Sequence of chain B:
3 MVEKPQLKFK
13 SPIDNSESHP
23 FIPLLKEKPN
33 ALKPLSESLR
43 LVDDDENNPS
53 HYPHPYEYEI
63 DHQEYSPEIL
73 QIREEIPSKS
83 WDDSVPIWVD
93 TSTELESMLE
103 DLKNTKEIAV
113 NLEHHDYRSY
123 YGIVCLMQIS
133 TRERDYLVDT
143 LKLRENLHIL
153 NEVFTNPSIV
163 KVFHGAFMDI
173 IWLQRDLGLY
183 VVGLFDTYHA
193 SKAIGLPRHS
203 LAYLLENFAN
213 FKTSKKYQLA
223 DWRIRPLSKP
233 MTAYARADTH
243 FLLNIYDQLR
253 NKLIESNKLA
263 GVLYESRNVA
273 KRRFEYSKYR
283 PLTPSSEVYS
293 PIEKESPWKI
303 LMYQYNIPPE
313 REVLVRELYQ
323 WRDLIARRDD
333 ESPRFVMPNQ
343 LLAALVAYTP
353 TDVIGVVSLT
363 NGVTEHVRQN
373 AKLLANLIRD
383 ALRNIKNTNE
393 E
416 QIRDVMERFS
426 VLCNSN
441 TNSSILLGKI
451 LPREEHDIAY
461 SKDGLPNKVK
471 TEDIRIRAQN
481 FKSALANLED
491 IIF

These two protein chains interact to form a complex.

Sequence of chain A:
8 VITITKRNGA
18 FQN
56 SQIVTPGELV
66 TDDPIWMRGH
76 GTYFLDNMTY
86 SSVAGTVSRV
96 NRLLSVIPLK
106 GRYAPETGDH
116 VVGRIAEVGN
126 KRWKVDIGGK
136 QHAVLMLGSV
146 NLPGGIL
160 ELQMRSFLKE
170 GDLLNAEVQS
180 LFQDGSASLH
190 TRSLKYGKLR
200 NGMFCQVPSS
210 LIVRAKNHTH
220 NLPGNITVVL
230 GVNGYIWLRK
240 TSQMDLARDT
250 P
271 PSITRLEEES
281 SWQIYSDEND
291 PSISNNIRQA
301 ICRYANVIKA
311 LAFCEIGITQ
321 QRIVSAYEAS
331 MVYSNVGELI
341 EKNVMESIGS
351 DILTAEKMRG

Residue-level contacts at the interface:
Residue N259 in chain B contacts residue T77 in chain A (closest heavy-atom distance 3.4 Å).
Residue N259 in chain B contacts residue F79 in chain A (closest heavy-atom distance 3.0 Å).
Residue Q73 in chain B interacts with residue P69 in chain A (closest heavy-atom distance 3.2 Å).
Residue S18 in chain B contacts residue P271 in chain A (closest heavy-atom distance 3.2 Å).
Residue P69 in chain B is in contact with residue R97 in chain A (closest heavy-atom distance 4.3 Å).
Residue P286 in chain B interacts with residue R191 in chain A (closest heavy-atom distance 3.9 Å).
Residue L72 in chain B is in contact with residue R73 in chain A (closest heavy-atom distance 4.2 Å).
Residue T285 in chain B is in contact with residue S192 in chain A (closest heavy-atom distance 3.4 Å).
Residue I74 in chain B contacts residue F79 in chain A (closest heavy-atom distance 3.6 Å).
Residue I256 in chain B is in contact with residue R73 in chain A (closest heavy-atom distance 3.8 Å).
Residue K280 in chain B interacts with residue I273 in chain A (closest heavy-atom distance 4.3 Å).
Residue Y266 in chain B interacts with residue E111 in chain A (closest heavy-atom distance 3.7 Å).
Residue T285 in chain B contacts residue E176 in chain A (closest heavy-atom distance 4.0 Å).
Residue Y67 in chain B is in contact with residue M72 in chain A (closest heavy-atom distance 3.6 Å).
Residue L72 in chain B interacts with residue W71 in chain A (closest heavy-atom distance 3.6 Å).
Residue Y67 in chain B is in contact with residue R97 in chain A (closest heavy-atom distance 3.1 Å).
Residue Y305 in chain B interacts with residue I151 in chain A (closest heavy-atom distance 3.6 Å).
Residue I256 in chain B interacts with residue F79 in chain A (closest heavy-atom distance 3.5 Å).
Residue R318 in chain B interacts with residue L276 in chain A (closest heavy-atom distance 3.7 Å).
Residue Q322 in chain B contacts residue T274 in chain A (closest heavy-atom distance 3.8 Å).
Residue W300 in chain B interacts with residue R275 in chain A (closest heavy-atom distance 3.9 Å).
Residue A195 in chain B interacts with residue Q182 in chain A (closest heavy-atom distance 3.9 Å).
Residue D47 in chain B is in contact with residue K215 in chain A (closest heavy-atom distance 4.3 Å).
Residue E297 in chain B is in contact with residue E277 in chain A (closest heavy-atom distance 3.4 Å).
Residue E297 in chain B interacts with residue R275 in chain A (closest heavy-atom distance 3.1 Å).
Residue R329 in chain B is in contact with residue P271 in chain A (closest heavy-atom distance 4.3 Å).
Residue S298 in chain B contacts residue L276 in chain A (closest heavy-atom distance 3.9 Å).
Residue L72 in chain B interacts with residue P69 in chain A (closest heavy-atom distance 3.6 Å).
Residue L265 in chain B interacts with residue M72 in chain A (closest heavy-atom distance 3.7 Å).
Residue E66 in chain B contacts residue R97 in chain A (closest heavy-atom distance 3.2 Å).
Residue W300 in chain B interacts with residue L276 in chain A (closest heavy-atom distance 3.7 Å).
Residue L326 in chain B interacts with residue P271 in chain A (closest heavy-atom distance 3.6 Å).
Residue W300 in chain B contacts residue T274 in chain A (closest heavy-atom distance 3.8 Å).
Residue E257 in chain B interacts with residue F79 in chain A (closest heavy-atom distance 3.9 Å).
Residue N259 in chain B is in contact with residue Y78 in chain A (closest heavy-atom distance 3.8 Å).
Residue E66 in chain B is in contact with residue N96 in chain A (closest heavy-atom distance 3.9 Å).
Residue N259 in chain B is in contact with residue G74 in chain A (closest heavy-atom distance 3.9 Å).
Residue E297 in chain B interacts with residue L276 in chain A (closest heavy-atom distance 3.4 Å).
Residue E297 in chain B is in contact with residue T274 in chain A (closest heavy-atom distance 3.9 Å).
Residue H64 in chain B interacts with residue N96 in chain A (closest heavy-atom distance 3.3 Å).
Residue T285 in chain B is in contact with residue H189 in chain A (closest heavy-atom distance 3.7 Å).
Residue E297 in chain B contacts residue E278 in chain A (closest heavy-atom distance 3.2 Å).
Residue Q73 in chain B interacts with residue I70 in chain A (closest heavy-atom distance 3.4 Å).
Residue S298 in chain B is in contact with residue E277 in chain A (closest heavy-atom distance 3.2 Å).
Residue K296 in chain B interacts with residue E277 in chain A (closest heavy-atom distance 2.8 Å).
Residue K301 in chain B contacts residue I151 in chain A (closest heavy-atom distance 4.1 Å).
Residue A262 in chain B contacts residue R73 in chain A (closest heavy-atom distance 3.5 Å).
Residue A262 in chain B is in contact with residue M72 in chain A (closest heavy-atom distance 3.8 Å).
Residue P69 in chain B is in contact with residue I70 in chain A (closest heavy-atom distance 3.6 Å).
Residue K301 in chain B contacts residue E277 in chain A (closest heavy-atom distance 3.4 Å).
Residue N259 in chain B is in contact with residue R73 in chain A (closest heavy-atom distance 3.2 Å).
Residue L72 in chain B interacts with residue M72 in chain A (closest heavy-atom distance 3.7 Å).
Residue D325 in chain B interacts with residue T274 in chain A (closest heavy-atom distance 4.2 Å).
Residue K194 in chain B interacts with residue Q182 in chain A (closest heavy-atom distance 3.3 Å).
Residue E48 in chain B interacts with residue K194 in chain A (closest heavy-atom distance 3.6 Å).
Residue D63 in chain B contacts residue N96 in chain A (closest heavy-atom distance 4.1 Å).
Residue L72 in chain B is in contact with residue R97 in chain A (closest heavy-atom distance 4.1 Å).
Residue A262 in chain B is in contact with residue L98 in chain A (closest heavy-atom distance 4.0 Å).
Residue L326 in chain B contacts residue S272 in chain A (closest heavy-atom distance 4.1 Å).
Residue L72 in chain B interacts with residue I70 in chain A (closest heavy-atom distance 4.3 Å).